Sequence of protein 1:
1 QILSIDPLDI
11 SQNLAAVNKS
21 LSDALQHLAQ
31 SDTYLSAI

Sequence of protein 2:
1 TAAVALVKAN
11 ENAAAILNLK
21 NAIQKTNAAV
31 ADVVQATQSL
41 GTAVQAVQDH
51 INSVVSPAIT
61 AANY

The following describes two proteins that form a bound complex.

Interface contacts:
Residue K25 in protein 2 contacts residue L28 in protein 1 (closest heavy-atom distance 4.8 Å).
Residue A22 in protein 2 contacts residue Y34 in protein 1 (closest heavy-atom distance 3.9 Å).
Residue T42 in protein 2 is in contact with residue N13 in protein 1 (closest heavy-atom distance 4.0 Å).
Residue A46 in protein 2 contacts residue L8 in protein 1 (closest heavy-atom distance 3.9 Å).
Residue A36 in protein 2 interacts with residue L21 in protein 1 (closest heavy-atom distance 3.6 Å).
Residue A43 in protein 2 is in contact with residue I10 in protein 1 (closest heavy-atom distance 3.9 Å).
Residue A36 in protein 2 contacts residue V17 in protein 1 (closest heavy-atom distance 3.5 Å).
Residue V33 in protein 2 interacts with residue S20 in protein 1 (closest heavy-atom distance 4.9 Å).
Residue V47 in protein 2 contacts residue L8 in protein 1 (closest heavy-atom distance 3.9 Å).
Residue A29 in protein 2 interacts with residue A24 in protein 1 (closest heavy-atom distance 3.4 Å).
Residue D32 in protein 2 is in contact with residue H27 in protein 1 (closest heavy-atom distance 2.7 Å).
Residue N18 in protein 2 is in contact with residue L35 in protein 1 (closest heavy-atom distance 4.9 Å).
Residue S39 in protein 2 interacts with residue V17 in protein 1 (closest heavy-atom distance 3.6 Å).
Residue K25 in protein 2 contacts residue Q30 in protein 1 (closest heavy-atom distance 3.0 Å).
Residue A58 in protein 2 contacts residue I5 in protein 1 (closest heavy-atom distance 4.1 Å).
Residue A43 in protein 2 is in contact with residue N13 in protein 1 (closest heavy-atom distance 3.7 Å).
Residue V54 in protein 2 interacts with residue I5 in protein 1 (closest heavy-atom distance 3.6 Å).
Residue H50 in protein 2 is in contact with residue L8 in protein 1 (closest heavy-atom distance 3.7 Å).
Residue S39 in protein 2 interacts with residue A16 in protein 1 (closest heavy-atom distance 3.9 Å).
Residue N18 in protein 2 is in contact with residue A37 in protein 1 (closest heavy-atom distance 3.5 Å).
Residue H50 in protein 2 is in contact with residue D6 in protein 1 (closest heavy-atom distance 2.9 Å).
Residue S39 in protein 2 interacts with residue N13 in protein 1 (closest heavy-atom distance 3.7 Å).
Residue D32 in protein 2 is in contact with residue S20 in protein 1 (closest heavy-atom distance 3.4 Å).
Residue N21 in protein 2 contacts residue Y34 in protein 1 (closest heavy-atom distance 3.6 Å).
Residue H50 in protein 2 interacts with residue P7 in protein 1 (closest heavy-atom distance 4.4 Å).
Residue A22 in protein 2 interacts with residue L35 in protein 1 (closest heavy-atom distance 3.5 Å).
Residue V33 in protein 2 interacts with residue L21 in protein 1 (closest heavy-atom distance 4.6 Å).
Residue A36 in protein 2 interacts with residue S20 in protein 1 (closest heavy-atom distance 3.7 Å).
Residue H50 in protein 2 is in contact with residue I5 in protein 1 (closest heavy-atom distance 4.8 Å).
Residue L40 in protein 2 contacts residue V17 in protein 1 (closest heavy-atom distance 3.6 Å).
Residue Q35 in protein 2 is in contact with residue S20 in protein 1 (closest heavy-atom distance 4.0 Å).
Residue D32 in protein 2 contacts residue A24 in protein 1 (closest heavy-atom distance 3.4 Å).
Residue N18 in protein 2 contacts residue Y34 in protein 1 (closest heavy-atom distance 3.5 Å).
Residue A22 in protein 2 interacts with residue S31 in protein 1 (closest heavy-atom distance 2.9 Å).
Residue L19 in protein 2 interacts with residue I38 in protein 1 (closest heavy-atom distance 3.6 Å).
Residue A28 in protein 2 interacts with residue H27 in protein 1 (closest heavy-atom distance 3.6 Å).
Residue K25 in protein 2 contacts residue Y34 in protein 1 (closest heavy-atom distance 4.0 Å).
Residue A46 in protein 2 contacts residue I10 in protein 1 (closest heavy-atom distance 3.8 Å).
Residue T26 in protein 2 interacts with residue H27 in protein 1 (closest heavy-atom distance 4.8 Å).
Residue A43 in protein 2 contacts residue L14 in protein 1 (closest heavy-atom distance 4.8 Å).
Residue T26 in protein 2 is in contact with residue S31 in protein 1 (closest heavy-atom distance 2.9 Å).
Residue A29 in protein 2 interacts with residue H27 in protein 1 (closest heavy-atom distance 3.8 Å).
Residue T26 in protein 2 is in contact with residue L28 in protein 1 (closest heavy-atom distance 4.5 Å).
Residue V54 in protein 2 is in contact with residue D6 in protein 1 (closest heavy-atom distance 4.5 Å).
Residue I23 in protein 2 is in contact with residue S31 in protein 1 (closest heavy-atom distance 4.5 Å).
Residue A29 in protein 2 is in contact with residue L28 in protein 1 (closest heavy-atom distance 3.7 Å).
Residue K25 in protein 2 interacts with residue H27 in protein 1 (closest heavy-atom distance 3.5 Å).
Residue K25 in protein 2 is in contact with residue S31 in protein 1 (closest heavy-atom distance 3.7 Å).
Residue L19 in protein 2 interacts with residue L35 in protein 1 (closest heavy-atom distance 3.9 Å).
Residue L40 in protein 2 interacts with residue L14 in protein 1 (closest heavy-atom distance 4.0 Å).
Residue D32 in protein 2 is in contact with residue D23 in protein 1 (closest heavy-atom distance 3.3 Å).
Residue A15 in protein 2 contacts residue I38 in protein 1 (closest heavy-atom distance 3.6 Å).
Residue V47 in protein 2 contacts residue I10 in protein 1 (closest heavy-atom distance 4.1 Å).
Residue V33 in protein 2 is in contact with residue A24 in protein 1 (closest heavy-atom distance 3.9 Å).
Residue N18 in protein 2 is in contact with residue I38 in protein 1 (closest heavy-atom distance 3.9 Å).